This data describes a binding interaction between two proteins.

Sequence of protein 2:
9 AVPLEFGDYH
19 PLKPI

Residue-level contacts at the interface:
Residue R178 in protein 1 interacts with residue P11 in protein 2 (closest heavy-atom distance 4.9 Å).
Residue L4 in protein 1 is in contact with residue P19 in protein 2 (closest heavy-atom distance 3.7 Å).
Residue Y165 in protein 1 interacts with residue L12 in protein 2 (closest heavy-atom distance 4.5 Å).
Residue Y167 in protein 1 interacts with residue K21 in protein 2 (closest heavy-atom distance 4.8 Å).
Residue E177 in protein 1 contacts residue V10 in protein 2 (closest heavy-atom distance 3.3 Å).
Residue Y165 in protein 1 is in contact with residue P19 in protein 2 (closest heavy-atom distance 3.5 Å).
Residue V176 in protein 1 is in contact with residue H18 in protein 2 (closest heavy-atom distance 4.1 Å).
Residue K32 in protein 1 contacts residue K21 in protein 2 (closest heavy-atom distance 4.3 Å).
Residue E177 in protein 1 contacts residue P11 in protein 2 (closest heavy-atom distance 3.9 Å).
Residue L27 in protein 1 is in contact with residue L20 in protein 2 (closest heavy-atom distance 3.6 Å).
Residue L154 in protein 1 interacts with residue L20 in protein 2 (closest heavy-atom distance 3.7 Å).
Residue L154 in protein 1 interacts with residue P19 in protein 2 (closest heavy-atom distance 3.6 Å).
Residue K175 in protein 1 interacts with residue P11 in protein 2 (closest heavy-atom distance 4.5 Å).
Residue I33 in protein 1 contacts residue L20 in protein 2 (closest heavy-atom distance 5.0 Å).
Residue I179 in protein 1 interacts with residue V10 in protein 2 (closest heavy-atom distance 5.0 Å).
Residue L27 in protein 1 interacts with residue P22 in protein 2 (closest heavy-atom distance 4.4 Å).
Residue K32 in protein 1 is in contact with residue P19 in protein 2 (closest heavy-atom distance 3.9 Å).
Residue K32 in protein 1 is in contact with residue L20 in protein 2 (closest heavy-atom distance 3.8 Å).
Residue I179 in protein 1 is in contact with residue A9 in protein 2 (closest heavy-atom distance 4.0 Å).
Residue Y165 in protein 1 is in contact with residue H18 in protein 2 (closest heavy-atom distance 3.7 Å).
Residue V176 in protein 1 contacts residue V10 in protein 2 (closest heavy-atom distance 4.4 Å).
Residue Y167 in protein 1 interacts with residue P19 in protein 2 (closest heavy-atom distance 3.6 Å).
Residue R178 in protein 1 contacts residue L12 in protein 2 (closest heavy-atom distance 3.8 Å).
Residue V166 in protein 1 interacts with residue A9 in protein 2 (closest heavy-atom distance 4.6 Å).
Residue D156 in protein 1 interacts with residue P19 in protein 2 (closest heavy-atom distance 4.5 Å).
Residue K32 in protein 1 is in contact with residue P22 in protein 2 (closest heavy-atom distance 5.0 Å).
Residue E177 in protein 1 is in contact with residue L12 in protein 2 (closest heavy-atom distance 4.4 Å).
Residue R178 in protein 1 is in contact with residue A9 in protein 2 (closest heavy-atom distance 3.4 Å).
Residue F152 in protein 1 interacts with residue L20 in protein 2 (closest heavy-atom distance 3.9 Å).
Residue Y167 in protein 1 is in contact with residue H18 in protein 2 (closest heavy-atom distance 2.7 Å).
Residue E177 in protein 1 is in contact with residue A9 in protein 2 (closest heavy-atom distance 3.7 Å).
Residue V176 in protein 1 interacts with residue L12 in protein 2 (closest heavy-atom distance 3.0 Å).
Residue F121 in protein 1 contacts residue A9 in protein 2 (closest heavy-atom distance 4.8 Å).
Residue V176 in protein 1 contacts residue P11 in protein 2 (closest heavy-atom distance 3.6 Å).
Residue D156 in protein 1 is in contact with residue Y17 in protein 2 (closest heavy-atom distance 4.3 Å).
Residue L28 in protein 1 interacts with residue L20 in protein 2 (closest heavy-atom distance 4.0 Å).
Residue Y167 in protein 1 interacts with residue L20 in protein 2 (closest heavy-atom distance 3.3 Å).
Residue R178 in protein 1 contacts residue V10 in protein 2 (closest heavy-atom distance 2.9 Å).
Residue Y165 in protein 1 interacts with residue Y17 in protein 2 (closest heavy-atom distance 3.6 Å).
Residue A123 in protein 1 is in contact with residue A9 in protein 2 (closest heavy-atom distance 5.0 Å).

Sequence of protein 1:
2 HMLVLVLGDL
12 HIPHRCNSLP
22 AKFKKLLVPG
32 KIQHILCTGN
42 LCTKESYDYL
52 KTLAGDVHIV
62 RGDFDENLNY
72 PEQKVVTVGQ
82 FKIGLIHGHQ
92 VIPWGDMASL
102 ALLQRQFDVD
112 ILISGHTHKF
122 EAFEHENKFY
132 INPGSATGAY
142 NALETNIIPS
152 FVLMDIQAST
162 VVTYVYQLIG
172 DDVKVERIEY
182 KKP